Sequence of chain A:
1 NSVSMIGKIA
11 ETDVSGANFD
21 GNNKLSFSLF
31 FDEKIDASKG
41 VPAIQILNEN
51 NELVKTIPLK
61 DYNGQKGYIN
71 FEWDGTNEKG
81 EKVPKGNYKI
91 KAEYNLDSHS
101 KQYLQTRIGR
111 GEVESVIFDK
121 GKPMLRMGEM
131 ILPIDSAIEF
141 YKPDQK

Residue-level contacts at the interface:
Residue K79 in chain A contacts residue E78 in chain B (closest heavy-atom distance 4.1 Å).
Residue D74 in chain A is in contact with residue D74 in chain B (closest heavy-atom distance 4.9 Å).
Residue N22 in chain A is in contact with residue D61 in chain B (closest heavy-atom distance 3.5 Å).
Residue G80 in chain A is in contact with residue K79 in chain B (closest heavy-atom distance 4.8 Å).
Residue K79 in chain A contacts residue K79 in chain B (closest heavy-atom distance 4.2 Å).
Residue D61 in chain A interacts with residue N22 in chain B (closest heavy-atom distance 4.3 Å).
Residue G80 in chain A is in contact with residue E78 in chain B (closest heavy-atom distance 4.2 Å).
Residue E78 in chain A is in contact with residue K79 in chain B (closest heavy-atom distance 3.5 Å).
Residue K24 in chain A contacts residue E72 in chain B (closest heavy-atom distance 4.3 Å).

Sequence of chain B:
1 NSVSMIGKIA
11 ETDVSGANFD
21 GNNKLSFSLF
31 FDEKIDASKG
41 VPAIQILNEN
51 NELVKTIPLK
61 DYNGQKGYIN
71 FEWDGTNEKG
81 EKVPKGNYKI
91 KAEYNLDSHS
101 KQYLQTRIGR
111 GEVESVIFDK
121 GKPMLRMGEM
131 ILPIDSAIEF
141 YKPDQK

These two protein chains interact to form a complex.